This data describes a binding interaction between two proteins.

Interface contacts:
Residue R35 in the second protein is in contact with residue M5 in the first protein (closest heavy-atom distance 2.9 Å).
Residue V66 in the second protein interacts with residue H2 in the first protein (closest heavy-atom distance 4.4 Å).
Residue I93 in the second protein contacts residue V4 in the first protein (closest heavy-atom distance 3.8 Å).
Residue E80 in the second protein is in contact with residue M5 in the first protein (closest heavy-atom distance 4.2 Å).
Residue V103 in the second protein interacts with residue A1 in the first protein (closest heavy-atom distance 3.6 Å).
Residue K34 in the second protein is in contact with residue V6 in the first protein (closest heavy-atom distance 3.8 Å).
Residue E88 in the second protein is in contact with residue K10 in the first protein (closest heavy-atom distance 3.7 Å).
Residue E80 in the second protein interacts with residue D7 in the first protein (closest heavy-atom distance 2.6 Å).
Residue S33 in the second protein is in contact with residue I3 in the first protein (closest heavy-atom distance 2.9 Å).
Residue V103 in the second protein interacts with residue I3 in the first protein (closest heavy-atom distance 4.7 Å).
Residue E37 in the second protein is in contact with residue Y9 in the first protein (closest heavy-atom distance 2.7 Å).
Residue F95 in the second protein interacts with residue I3 in the first protein (closest heavy-atom distance 3.6 Å).
Residue A92 in the second protein contacts residue M5 in the first protein (closest heavy-atom distance 4.5 Å).
Residue D38 in the second protein contacts residue Y9 in the first protein (closest heavy-atom distance 3.1 Å).
Residue D36 in the second protein is in contact with residue D7 in the first protein (closest heavy-atom distance 3.8 Å).
Residue A90 in the second protein interacts with residue M5 in the first protein (closest heavy-atom distance 3.5 Å).
Residue K34 in the second protein interacts with residue M5 in the first protein (closest heavy-atom distance 3.3 Å).
Residue F32 in the second protein contacts residue M5 in the first protein (closest heavy-atom distance 3.8 Å).
Residue H29 in the second protein interacts with residue A1 in the first protein (closest heavy-atom distance 3.9 Å).
Residue D36 in the second protein interacts with residue V6 in the first protein (closest heavy-atom distance 3.9 Å).
Residue P84 in the second protein interacts with residue D7 in the first protein (closest heavy-atom distance 3.7 Å).
Residue V79 in the second protein contacts residue M5 in the first protein (closest heavy-atom distance 4.7 Å).
Residue F78 in the second protein contacts residue I3 in the first protein (closest heavy-atom distance 3.5 Å).
Residue G86 in the second protein is in contact with residue Y9 in the first protein (closest heavy-atom distance 3.7 Å).
Residue D36 in the second protein interacts with residue Y9 in the first protein (closest heavy-atom distance 4.0 Å).
Residue I93 in the second protein is in contact with residue I3 in the first protein (closest heavy-atom distance 4.2 Å).
Residue S33 in the second protein contacts residue M5 in the first protein (closest heavy-atom distance 2.8 Å).
Residue R35 in the second protein is in contact with residue V4 in the first protein (closest heavy-atom distance 3.8 Å).
Residue T91 in the second protein interacts with residue M5 in the first protein (closest heavy-atom distance 3.8 Å).
Residue K34 in the second protein contacts residue D7 in the first protein (closest heavy-atom distance 1.3 Å).
Residue E88 in the second protein is in contact with residue Y9 in the first protein (closest heavy-atom distance 4.5 Å).
Residue A83 in the second protein contacts residue D7 in the first protein (closest heavy-atom distance 3.7 Å).
Residue E37 in the second protein interacts with residue A8 in the first protein (closest heavy-atom distance 3.3 Å).
Residue E37 in the second protein is in contact with residue V6 in the first protein (closest heavy-atom distance 3.9 Å).
Residue I30 in the second protein contacts residue A1 in the first protein (closest heavy-atom distance 3.8 Å).
Residue K31 in the second protein interacts with residue H2 in the first protein (closest heavy-atom distance 3.3 Å).
Residue K31 in the second protein is in contact with residue A1 in the first protein (closest heavy-atom distance 2.9 Å).
Residue Y87 in the second protein is in contact with residue A8 in the first protein (closest heavy-atom distance 3.3 Å).
Residue I93 in the second protein interacts with residue M5 in the first protein (closest heavy-atom distance 3.7 Å).
Residue S33 in the second protein interacts with residue V4 in the first protein (closest heavy-atom distance 3.5 Å).
Residue K31 in the second protein is in contact with residue I3 in the first protein (closest heavy-atom distance 2.8 Å).
Residue E88 in the second protein contacts residue A8 in the first protein (closest heavy-atom distance 2.8 Å).
Residue L42 in the second protein is in contact with residue D7 in the first protein (closest heavy-atom distance 3.5 Å).
Residue R35 in the second protein is in contact with residue D7 in the first protein (closest heavy-atom distance 2.7 Å).
Residue I30 in the second protein contacts residue I3 in the first protein (closest heavy-atom distance 3.9 Å).
Residue Y87 in the second protein is in contact with residue K10 in the first protein (closest heavy-atom distance 4.1 Å).
Residue G86 in the second protein interacts with residue K10 in the first protein (closest heavy-atom distance 3.0 Å).
Residue E37 in the second protein contacts residue D7 in the first protein (closest heavy-atom distance 4.0 Å).
Residue Y87 in the second protein is in contact with residue D7 in the first protein (closest heavy-atom distance 3.7 Å).
Residue A45 in the second protein contacts residue D7 in the first protein (closest heavy-atom distance 4.2 Å).
Residue E88 in the second protein is in contact with residue D7 in the first protein (closest heavy-atom distance 4.0 Å).
Residue M47 in the second protein contacts residue M5 in the first protein (closest heavy-atom distance 3.8 Å).
Residue F78 in the second protein contacts residue M5 in the first protein (closest heavy-atom distance 3.7 Å).
Residue R35 in the second protein interacts with residue V6 in the first protein (closest heavy-atom distance 3.2 Å).
Residue E88 in the second protein contacts residue P11 in the first protein (closest heavy-atom distance 3.3 Å).
Residue A90 in the second protein is in contact with residue V6 in the first protein (closest heavy-atom distance 3.3 Å).
Residue Y87 in the second protein is in contact with residue Y9 in the first protein (closest heavy-atom distance 3.8 Å).
Residue G86 in the second protein interacts with residue A8 in the first protein (closest heavy-atom distance 4.4 Å).
Residue S33 in the second protein is in contact with residue H2 in the first protein (closest heavy-atom distance 4.2 Å).
Residue F32 in the second protein interacts with residue I3 in the first protein (closest heavy-atom distance 3.4 Å).

Sequence of the second protein:
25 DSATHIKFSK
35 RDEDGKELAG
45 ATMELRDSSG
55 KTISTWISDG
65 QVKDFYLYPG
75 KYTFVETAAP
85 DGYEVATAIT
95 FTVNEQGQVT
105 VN

Sequence of the first protein:
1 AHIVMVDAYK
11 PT